Sequence of protein 1:
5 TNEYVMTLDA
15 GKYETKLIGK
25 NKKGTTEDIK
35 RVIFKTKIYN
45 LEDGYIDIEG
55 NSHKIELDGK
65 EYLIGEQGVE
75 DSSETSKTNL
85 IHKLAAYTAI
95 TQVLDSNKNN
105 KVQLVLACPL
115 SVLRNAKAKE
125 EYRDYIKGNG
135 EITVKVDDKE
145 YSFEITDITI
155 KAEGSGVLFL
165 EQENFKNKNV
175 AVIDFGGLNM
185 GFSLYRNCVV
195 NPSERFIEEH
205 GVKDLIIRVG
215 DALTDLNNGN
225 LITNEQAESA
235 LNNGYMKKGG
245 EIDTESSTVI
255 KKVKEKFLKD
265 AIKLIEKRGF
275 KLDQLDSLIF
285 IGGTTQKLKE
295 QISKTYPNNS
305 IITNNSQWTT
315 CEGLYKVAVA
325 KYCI

These two protein chains interact to form a complex.

Interface contacts:
Residue S197 in protein 2 is in contact with residue E202 in protein 1 (closest heavy-atom distance 3.5 Å).
Residue K271 in protein 2 contacts residue H204 in protein 1 (closest heavy-atom distance 1.6 Å).
Residue A265 in protein 2 interacts with residue K271 in protein 1 (closest heavy-atom distance 2.6 Å).
Residue E203 in protein 2 contacts residue E198 in protein 1 (closest heavy-atom distance 2.1 Å).
Residue D264 in protein 2 is in contact with residue L268 in protein 1 (closest heavy-atom distance 3.4 Å).
Residue L268 in protein 2 interacts with residue L268 in protein 1 (closest heavy-atom distance 1.6 Å).
Residue L268 in protein 2 contacts residue D264 in protein 1 (closest heavy-atom distance 3.6 Å).
Residue R199 in protein 2 contacts residue I201 in protein 1 (closest heavy-atom distance 1.8 Å).
Residue L268 in protein 2 is in contact with residue K271 in protein 1 (closest heavy-atom distance 3.1 Å).
Residue N119 in protein 2 contacts residue K121 in protein 1 (closest heavy-atom distance 3.3 Å).
Residue L182 in protein 2 is in contact with residue S197 in protein 1 (closest heavy-atom distance 3.0 Å).
Residue E202 in protein 2 contacts residue K271 in protein 1 (closest heavy-atom distance 1.7 Å).
Residue F200 in protein 2 is in contact with residue F200 in protein 1 (closest heavy-atom distance 3.4 Å).
Residue K271 in protein 2 contacts residue L268 in protein 1 (closest heavy-atom distance 3.0 Å).
Residue F274 in protein 2 contacts residue E203 in protein 1 (closest heavy-atom distance 1.9 Å).
Residue D264 in protein 2 interacts with residue K267 in protein 1 (closest heavy-atom distance 2.3 Å).
Residue N119 in protein 2 interacts with residue N119 in protein 1 (closest heavy-atom distance 0.7 Å).
Residue E203 in protein 2 contacts residue R272 in protein 1 (closest heavy-atom distance 2.2 Å).
Residue S197 in protein 2 interacts with residue L182 in protein 1 (closest heavy-atom distance 3.3 Å).
Residue R272 in protein 2 is in contact with residue F200 in protein 1 (closest heavy-atom distance 3.0 Å).
Residue K267 in protein 2 is in contact with residue D264 in protein 1 (closest heavy-atom distance 2.3 Å).
Residue N119 in protein 2 interacts with residue A120 in protein 1 (closest heavy-atom distance 2.1 Å).
Residue K121 in protein 2 contacts residue N119 in protein 1 (closest heavy-atom distance 3.4 Å).
Residue H204 in protein 2 interacts with residue E270 in protein 1 (closest heavy-atom distance 3.3 Å).
Residue P196 in protein 2 is in contact with residue I201 in protein 1 (closest heavy-atom distance 3.2 Å).
Residue A120 in protein 2 contacts residue A120 in protein 1 (closest heavy-atom distance 3.2 Å).
Residue H204 in protein 2 interacts with residue K271 in protein 1 (closest heavy-atom distance 1.6 Å).
Residue K271 in protein 2 is in contact with residue M184 in protein 1 (closest heavy-atom distance 3.4 Å).
Residue E203 in protein 2 interacts with residue N195 in protein 1 (closest heavy-atom distance 3.5 Å).
Residue I201 in protein 2 contacts residue R199 in protein 1 (closest heavy-atom distance 1.9 Å).
Residue E203 in protein 2 interacts with residue S197 in protein 1 (closest heavy-atom distance 2.0 Å).
Residue S197 in protein 2 interacts with residue E203 in protein 1 (closest heavy-atom distance 2.3 Å).
Residue E202 in protein 2 interacts with residue R272 in protein 1 (closest heavy-atom distance 1.3 Å).
Residue K271 in protein 2 is in contact with residue E202 in protein 1 (closest heavy-atom distance 1.4 Å).
Residue I201 in protein 2 contacts residue P196 in protein 1 (closest heavy-atom distance 2.9 Å).
Residue E270 in protein 2 is in contact with residue H204 in protein 1 (closest heavy-atom distance 2.9 Å).
Residue N183 in protein 2 is in contact with residue S197 in protein 1 (closest heavy-atom distance 2.0 Å).
Residue D264 in protein 2 interacts with residue K271 in protein 1 (closest heavy-atom distance 1.4 Å).
Residue I201 in protein 2 is in contact with residue F200 in protein 1 (closest heavy-atom distance 2.8 Å).
Residue E198 in protein 2 is in contact with residue E203 in protein 1 (closest heavy-atom distance 2.1 Å).
Residue R272 in protein 2 interacts with residue E202 in protein 1 (closest heavy-atom distance 1.5 Å).
Residue R272 in protein 2 contacts residue M184 in protein 1 (closest heavy-atom distance 3.3 Å).
Residue S197 in protein 2 is in contact with residue N183 in protein 1 (closest heavy-atom distance 2.2 Å).
Residue I201 in protein 2 interacts with residue R272 in protein 1 (closest heavy-atom distance 0.7 Å).
Residue R272 in protein 2 is in contact with residue H204 in protein 1 (closest heavy-atom distance 3.1 Å).
Residue E203 in protein 2 interacts with residue F274 in protein 1 (closest heavy-atom distance 2.2 Å).
Residue S115 in protein 2 is in contact with residue S115 in protein 1 (closest heavy-atom distance 3.5 Å).
Residue F274 in protein 2 interacts with residue H204 in protein 1 (closest heavy-atom distance 1.8 Å).
Residue F200 in protein 2 is in contact with residue I201 in protein 1 (closest heavy-atom distance 2.9 Å).
Residue F200 in protein 2 is in contact with residue R272 in protein 1 (closest heavy-atom distance 3.3 Å).
Residue R272 in protein 2 interacts with residue I201 in protein 1 (closest heavy-atom distance 0.5 Å).
Residue K267 in protein 2 contacts residue K267 in protein 1 (closest heavy-atom distance 3.1 Å).
Residue K271 in protein 2 is in contact with residue A265 in protein 1 (closest heavy-atom distance 2.9 Å).
Residue A120 in protein 2 is in contact with residue N119 in protein 1 (closest heavy-atom distance 2.5 Å).
Residue H204 in protein 2 interacts with residue R272 in protein 1 (closest heavy-atom distance 2.7 Å).
Residue R272 in protein 2 interacts with residue E203 in protein 1 (closest heavy-atom distance 2.2 Å).
Residue H204 in protein 2 interacts with residue F274 in protein 1 (closest heavy-atom distance 1.8 Å).
Residue E202 in protein 2 is in contact with residue S197 in protein 1 (closest heavy-atom distance 3.1 Å).
Residue K271 in protein 2 interacts with residue D264 in protein 1 (closest heavy-atom distance 1.5 Å).
Residue M184 in protein 2 is in contact with residue R272 in protein 1 (closest heavy-atom distance 3.3 Å).

Sequence of protein 2:
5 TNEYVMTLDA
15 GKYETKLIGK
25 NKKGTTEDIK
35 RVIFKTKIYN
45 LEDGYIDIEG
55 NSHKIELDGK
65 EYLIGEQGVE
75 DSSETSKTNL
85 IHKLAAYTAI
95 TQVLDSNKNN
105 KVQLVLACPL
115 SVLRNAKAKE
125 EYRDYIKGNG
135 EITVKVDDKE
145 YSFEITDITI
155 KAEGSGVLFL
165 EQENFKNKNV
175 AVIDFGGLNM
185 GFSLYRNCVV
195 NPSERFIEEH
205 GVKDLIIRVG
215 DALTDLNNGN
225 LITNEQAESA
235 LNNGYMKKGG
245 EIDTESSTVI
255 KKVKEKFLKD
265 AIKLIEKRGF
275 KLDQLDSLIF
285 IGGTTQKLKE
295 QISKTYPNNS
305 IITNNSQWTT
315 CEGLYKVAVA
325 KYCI